Residue-level contacts at the interface:
Residue D360 in the first protein is in contact with residue V7 in the second protein (closest heavy-atom distance 3.9 Å).
Residue W164 in the first protein contacts residue N64 in the second protein (closest heavy-atom distance 3.5 Å).
Residue N166 in the first protein is in contact with residue N137 in the second protein (closest heavy-atom distance 2.9 Å).
Residue H207 in the first protein is in contact with residue Y87 in the second protein (closest heavy-atom distance 3.1 Å).
Residue V51 in the first protein contacts residue V139 in the second protein (closest heavy-atom distance 4.0 Å).
Residue W446 in the first protein contacts residue P2 in the second protein (closest heavy-atom distance 3.5 Å).
Residue W472 in the first protein is in contact with residue T4 in the second protein (closest heavy-atom distance 3.7 Å).
Residue R9 in the first protein interacts with residue V139 in the second protein (closest heavy-atom distance 2.9 Å).
Residue R122 in the first protein contacts residue A138 in the second protein (closest heavy-atom distance 3.8 Å).
Residue W446 in the first protein is in contact with residue N5 in the second protein (closest heavy-atom distance 3.2 Å).
Residue D360 in the first protein interacts with residue R11 in the second protein (closest heavy-atom distance 2.9 Å).
Residue R122 in the first protein is in contact with residue V139 in the second protein (closest heavy-atom distance 3.5 Å).
Residue S224 in the first protein contacts residue Y90 in the second protein (closest heavy-atom distance 2.8 Å).
Residue M250 in the first protein is in contact with residue V139 in the second protein (closest heavy-atom distance 3.7 Å).
Residue W164 in the first protein contacts residue N137 in the second protein (closest heavy-atom distance 3.8 Å).
Residue W223 in the first protein is in contact with residue V136 in the second protein (closest heavy-atom distance 4.1 Å).
Residue H515 in the first protein interacts with residue N5 in the second protein (closest heavy-atom distance 2.9 Å).
Residue K183 in the first protein is in contact with residue Y87 in the second protein (closest heavy-atom distance 3.7 Å).
Residue W138 in the first protein interacts with residue A138 in the second protein (closest heavy-atom distance 4.1 Å).
Residue H342 in the first protein is in contact with residue V7 in the second protein (closest heavy-atom distance 3.5 Å).
Residue L76 in the first protein contacts residue K140 in the second protein (closest heavy-atom distance 3.0 Å).
Residue W164 in the first protein interacts with residue H135 in the second protein (closest heavy-atom distance 3.3 Å).
Residue H385 in the first protein contacts residue N8 in the second protein (closest heavy-atom distance 3.7 Å).
Residue D387 in the first protein is in contact with residue V7 in the second protein (closest heavy-atom distance 3.7 Å).
Residue D79 in the first protein interacts with residue V139 in the second protein (closest heavy-atom distance 3.4 Å).
Residue H207 in the first protein is in contact with residue N137 in the second protein (closest heavy-atom distance 2.9 Å).
Residue W223 in the first protein interacts with residue A138 in the second protein (closest heavy-atom distance 3.5 Å).
Residue A182 in the first protein is in contact with residue Y87 in the second protein (closest heavy-atom distance 3.6 Å).
Residue W472 in the first protein contacts residue P2 in the second protein (closest heavy-atom distance 4.1 Å).
Residue H515 in the first protein contacts residue R10 in the second protein (closest heavy-atom distance 4.0 Å).
Residue W531 in the first protein contacts residue T4 in the second protein (closest heavy-atom distance 3.9 Å).
Residue H515 in the first protein is in contact with residue T4 in the second protein (closest heavy-atom distance 3.8 Å).
Residue R122 in the first protein contacts residue N137 in the second protein (closest heavy-atom distance 2.8 Å).
Residue A35 in the first protein is in contact with residue V139 in the second protein (closest heavy-atom distance 3.9 Å).
Residue E361 in the first protein is in contact with residue R11 in the second protein (closest heavy-atom distance 2.8 Å).
Residue W223 in the first protein is in contact with residue N137 in the second protein (closest heavy-atom distance 3.7 Å).
Residue W164 in the first protein interacts with residue V136 in the second protein (closest heavy-atom distance 3.4 Å).
Residue F209 in the first protein interacts with residue V139 in the second protein (closest heavy-atom distance 4.0 Å).
Residue H207 in the first protein contacts residue V136 in the second protein (closest heavy-atom distance 3.5 Å).
Residue H342 in the first protein interacts with residue R11 in the second protein (closest heavy-atom distance 2.9 Å).
Residue W531 in the first protein contacts residue R10 in the second protein (closest heavy-atom distance 3.5 Å).
Residue W223 in the first protein interacts with residue V139 in the second protein (closest heavy-atom distance 4.1 Å).
Residue W472 in the first protein is in contact with residue D1 in the second protein (closest heavy-atom distance 3.5 Å).
Residue W138 in the first protein is in contact with residue N137 in the second protein (closest heavy-atom distance 3.3 Å).
Residue R430 in the first protein interacts with residue V7 in the second protein (closest heavy-atom distance 3.9 Å).
Residue W446 in the first protein contacts residue S6 in the second protein (closest heavy-atom distance 3.9 Å).
Residue I344 in the first protein contacts residue V7 in the second protein (closest heavy-atom distance 3.8 Å).
Residue M557 in the first protein contacts residue V7 in the second protein (closest heavy-atom distance 3.7 Å).
Residue W164 in the first protein is in contact with residue T63 in the second protein (closest heavy-atom distance 4.0 Å).
Residue W531 in the first protein is in contact with residue N5 in the second protein (closest heavy-atom distance 3.9 Å).
Residue W138 in the first protein contacts residue H135 in the second protein (closest heavy-atom distance 3.5 Å).
Residue W531 in the first protein is in contact with residue V7 in the second protein (closest heavy-atom distance 4.0 Å).
Residue N474 in the first protein is in contact with residue N5 in the second protein (closest heavy-atom distance 2.9 Å).
Residue R430 in the first protein interacts with residue N5 in the second protein (closest heavy-atom distance 3.0 Å).
Residue V51 in the first protein is in contact with residue K140 in the second protein (closest heavy-atom distance 3.2 Å).
Residue W164 in the first protein contacts residue Y87 in the second protein (closest heavy-atom distance 3.5 Å).
Residue W472 in the first protein is in contact with residue N5 in the second protein (closest heavy-atom distance 3.5 Å).
Residue P206 in the first protein contacts residue Y87 in the second protein (closest heavy-atom distance 2.8 Å).
Residue S77 in the first protein interacts with residue K140 in the second protein (closest heavy-atom distance 3.7 Å).
Residue E54 in the first protein is in contact with residue K140 in the second protein (closest heavy-atom distance 3.2 Å).

Sequence of the second protein:
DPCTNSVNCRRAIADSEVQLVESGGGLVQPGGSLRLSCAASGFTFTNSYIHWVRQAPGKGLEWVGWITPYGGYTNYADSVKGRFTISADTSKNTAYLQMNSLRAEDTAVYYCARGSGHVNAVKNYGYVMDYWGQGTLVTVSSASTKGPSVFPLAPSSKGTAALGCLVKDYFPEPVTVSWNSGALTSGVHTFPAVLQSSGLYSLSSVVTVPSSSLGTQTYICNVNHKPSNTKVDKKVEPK

This data describes a binding interaction between two proteins.

Sequence of the first protein:
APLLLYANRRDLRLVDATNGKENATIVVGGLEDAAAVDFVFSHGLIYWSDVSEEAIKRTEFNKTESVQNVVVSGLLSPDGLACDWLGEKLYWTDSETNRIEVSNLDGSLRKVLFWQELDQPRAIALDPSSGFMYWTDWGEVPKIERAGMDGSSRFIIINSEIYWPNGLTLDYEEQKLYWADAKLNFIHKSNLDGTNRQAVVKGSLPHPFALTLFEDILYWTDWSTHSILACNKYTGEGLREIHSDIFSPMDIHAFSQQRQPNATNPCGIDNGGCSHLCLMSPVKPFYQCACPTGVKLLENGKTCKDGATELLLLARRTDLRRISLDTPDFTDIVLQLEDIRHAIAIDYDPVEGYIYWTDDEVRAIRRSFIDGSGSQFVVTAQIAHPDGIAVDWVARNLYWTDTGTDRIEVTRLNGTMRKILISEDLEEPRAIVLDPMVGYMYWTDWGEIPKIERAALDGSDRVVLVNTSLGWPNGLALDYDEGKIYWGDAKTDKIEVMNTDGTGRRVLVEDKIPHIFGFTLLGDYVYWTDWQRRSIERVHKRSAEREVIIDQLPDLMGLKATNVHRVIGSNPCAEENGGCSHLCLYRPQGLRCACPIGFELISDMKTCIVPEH